Contacts between the two chains:
Residue N38 in chain B is in contact with residue T48 in chain A (closest heavy-atom distance 3.5 Å).
Residue Y173 in chain B is in contact with residue I480 in chain A (closest heavy-atom distance 3.6 Å).
Residue P52 in chain B contacts residue F497 in chain A (closest heavy-atom distance 3.3 Å).
Residue S231 in chain B interacts with residue I477 in chain A (closest heavy-atom distance 3.6 Å).
Residue Y54 in chain B contacts residue T496 in chain A (closest heavy-atom distance 3.6 Å).
Residue V39 in chain B contacts residue F186 in chain A (closest heavy-atom distance 3.2 Å).
Residue A393 in chain B is in contact with residue D351 in chain A (closest heavy-atom distance 3.0 Å).
Residue F232 in chain B contacts residue Y481 in chain A (closest heavy-atom distance 3.2 Å).
Residue I142 in chain B contacts residue K487 in chain A (closest heavy-atom distance 3.7 Å).
Residue Y173 in chain B is in contact with residue P476 in chain A (closest heavy-atom distance 3.4 Å).
Residue A393 in chain B contacts residue K349 in chain A (closest heavy-atom distance 3.7 Å).
Residue N38 in chain B contacts residue F186 in chain A (closest heavy-atom distance 3.6 Å).
Residue Y50 in chain B interacts with residue T500 in chain A (closest heavy-atom distance 2.5 Å).
Residue P52 in chain B interacts with residue T496 in chain A (closest heavy-atom distance 3.6 Å).
Residue H146 in chain B is in contact with residue E483 in chain A (closest heavy-atom distance 2.7 Å).
Residue V42 in chain B interacts with residue I503 in chain A (closest heavy-atom distance 3.5 Å).
Residue D43 in chain B interacts with residue K243 in chain A (closest heavy-atom distance 3.3 Å).
Residue N38 in chain B interacts with residue Q241 in chain A (closest heavy-atom distance 2.8 Å).
Residue F40 in chain B contacts residue K190 in chain A (closest heavy-atom distance 2.6 Å).
Residue Y50 in chain B interacts with residue T508 in chain A (closest heavy-atom distance 3.1 Å).
Residue R36 in chain B contacts residue L49 in chain A (closest heavy-atom distance 3.5 Å).
Residue V42 in chain B interacts with residue K243 in chain A (closest heavy-atom distance 3.6 Å).
Residue V88 in chain B interacts with residue L484 in chain A (closest heavy-atom distance 3.7 Å).
Residue V39 in chain B contacts residue T185 in chain A (closest heavy-atom distance 2.8 Å).
Residue R36 in chain B is in contact with residue I46 in chain A (closest heavy-atom distance 3.3 Å).
Residue D392 in chain B contacts residue D351 in chain A (closest heavy-atom distance 3.1 Å).
Residue F40 in chain B contacts residue Y50 in chain A (closest heavy-atom distance 3.5 Å).
Residue A41 in chain B is in contact with residue K243 in chain A (closest heavy-atom distance 3.7 Å).
Residue S44 in chain B interacts with residue F504 in chain A (closest heavy-atom distance 3.6 Å).
Residue S44 in chain B contacts residue I503 in chain A (closest heavy-atom distance 3.4 Å).
Residue S37 in chain B is in contact with residue Q45 in chain A (closest heavy-atom distance 3.1 Å).
Residue I142 in chain B contacts residue S488 in chain A (closest heavy-atom distance 3.6 Å).
Residue M51 in chain B is in contact with residue I510 in chain A (closest heavy-atom distance 3.6 Å).
Residue P52 in chain B interacts with residue F499 in chain A (closest heavy-atom distance 3.6 Å).
Residue V39 in chain B interacts with residue T48 in chain A (closest heavy-atom distance 3.2 Å).
Residue F40 in chain B contacts residue S188 in chain A (closest heavy-atom distance 3.6 Å).
Residue Q45 in chain B is in contact with residue F505 in chain A (closest heavy-atom distance 3.3 Å).
Residue S37 in chain B is in contact with residue T48 in chain A (closest heavy-atom distance 3.2 Å).
Residue H146 in chain B interacts with residue I480 in chain A (closest heavy-atom distance 3.7 Å).
Residue M51 in chain B contacts residue F497 in chain A (closest heavy-atom distance 3.6 Å).
Residue F505 in chain B is in contact with residue V39 in chain A (closest heavy-atom distance 3.7 Å).
Residue F40 in chain B contacts residue V237 in chain A (closest heavy-atom distance 3.6 Å).
Residue Q45 in chain B contacts residue R506 in chain A (closest heavy-atom distance 2.8 Å).
Residue I142 in chain B contacts residue E483 in chain A (closest heavy-atom distance 3.7 Å).
Residue Y50 in chain B is in contact with residue F499 in chain A (closest heavy-atom distance 2.9 Å).
Residue F40 in chain B interacts with residue F186 in chain A (closest heavy-atom distance 3.4 Å).
Residue S56 in chain B interacts with residue I477 in chain A (closest heavy-atom distance 3.5 Å).
Residue I34 in chain B is in contact with residue I46 in chain A (closest heavy-atom distance 3.6 Å).
Residue S231 in chain B is in contact with residue Y481 in chain A (closest heavy-atom distance 3.2 Å).
Residue H86 in chain B interacts with residue Y481 in chain A (closest heavy-atom distance 2.8 Å).
Residue S37 in chain B is in contact with residue I46 in chain A (closest heavy-atom distance 2.8 Å).
Residue P47 in chain B interacts with residue R506 in chain A (closest heavy-atom distance 3.4 Å).
Residue E152 in chain B interacts with residue K454 in chain A (closest heavy-atom distance 3.2 Å).
Residue F40 in chain B contacts residue T185 in chain A (closest heavy-atom distance 3.4 Å).
Residue Y54 in chain B is in contact with residue T494 in chain A (closest heavy-atom distance 3.5 Å).
Residue R36 in chain B contacts residue P47 in chain A (closest heavy-atom distance 2.9 Å).
Residue A41 in chain B interacts with residue Q241 in chain A (closest heavy-atom distance 3.1 Å).
Residue Q45 in chain B interacts with residue F504 in chain A (closest heavy-atom distance 3.0 Å).
Residue S37 in chain B is in contact with residue P47 in chain A (closest heavy-atom distance 3.5 Å).
Residue S391 in chain B is in contact with residue D351 in chain A (closest heavy-atom distance 2.6 Å).

Sequence of chain A:
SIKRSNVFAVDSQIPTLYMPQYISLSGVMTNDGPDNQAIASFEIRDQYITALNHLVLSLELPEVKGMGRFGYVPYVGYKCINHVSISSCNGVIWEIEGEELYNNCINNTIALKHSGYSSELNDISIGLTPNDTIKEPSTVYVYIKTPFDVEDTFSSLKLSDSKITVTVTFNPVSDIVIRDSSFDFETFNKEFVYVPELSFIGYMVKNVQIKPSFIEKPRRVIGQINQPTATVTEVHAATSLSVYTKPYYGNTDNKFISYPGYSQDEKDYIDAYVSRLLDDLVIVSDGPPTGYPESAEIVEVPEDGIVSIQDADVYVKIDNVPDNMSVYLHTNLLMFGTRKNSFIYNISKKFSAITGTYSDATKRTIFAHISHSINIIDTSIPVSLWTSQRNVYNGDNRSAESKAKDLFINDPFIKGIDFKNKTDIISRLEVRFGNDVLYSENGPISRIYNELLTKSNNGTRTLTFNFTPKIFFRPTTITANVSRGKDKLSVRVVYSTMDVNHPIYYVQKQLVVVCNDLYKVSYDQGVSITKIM

These two protein chains interact to form a complex.

Sequence of chain B:
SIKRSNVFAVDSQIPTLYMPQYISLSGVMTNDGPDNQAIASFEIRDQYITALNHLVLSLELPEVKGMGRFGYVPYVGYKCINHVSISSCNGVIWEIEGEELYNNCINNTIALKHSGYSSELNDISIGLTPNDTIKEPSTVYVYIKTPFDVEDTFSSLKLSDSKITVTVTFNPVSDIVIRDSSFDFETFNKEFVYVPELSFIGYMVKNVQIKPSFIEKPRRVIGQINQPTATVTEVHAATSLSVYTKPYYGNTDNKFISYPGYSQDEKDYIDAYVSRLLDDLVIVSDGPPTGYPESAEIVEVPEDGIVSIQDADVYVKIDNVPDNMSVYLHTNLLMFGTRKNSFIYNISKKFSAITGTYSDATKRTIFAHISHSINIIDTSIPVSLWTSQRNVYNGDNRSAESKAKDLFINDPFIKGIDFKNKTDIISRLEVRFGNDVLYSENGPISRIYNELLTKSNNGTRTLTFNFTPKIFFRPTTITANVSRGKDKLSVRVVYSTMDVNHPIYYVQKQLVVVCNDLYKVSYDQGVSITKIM